Sequence of protein 2:
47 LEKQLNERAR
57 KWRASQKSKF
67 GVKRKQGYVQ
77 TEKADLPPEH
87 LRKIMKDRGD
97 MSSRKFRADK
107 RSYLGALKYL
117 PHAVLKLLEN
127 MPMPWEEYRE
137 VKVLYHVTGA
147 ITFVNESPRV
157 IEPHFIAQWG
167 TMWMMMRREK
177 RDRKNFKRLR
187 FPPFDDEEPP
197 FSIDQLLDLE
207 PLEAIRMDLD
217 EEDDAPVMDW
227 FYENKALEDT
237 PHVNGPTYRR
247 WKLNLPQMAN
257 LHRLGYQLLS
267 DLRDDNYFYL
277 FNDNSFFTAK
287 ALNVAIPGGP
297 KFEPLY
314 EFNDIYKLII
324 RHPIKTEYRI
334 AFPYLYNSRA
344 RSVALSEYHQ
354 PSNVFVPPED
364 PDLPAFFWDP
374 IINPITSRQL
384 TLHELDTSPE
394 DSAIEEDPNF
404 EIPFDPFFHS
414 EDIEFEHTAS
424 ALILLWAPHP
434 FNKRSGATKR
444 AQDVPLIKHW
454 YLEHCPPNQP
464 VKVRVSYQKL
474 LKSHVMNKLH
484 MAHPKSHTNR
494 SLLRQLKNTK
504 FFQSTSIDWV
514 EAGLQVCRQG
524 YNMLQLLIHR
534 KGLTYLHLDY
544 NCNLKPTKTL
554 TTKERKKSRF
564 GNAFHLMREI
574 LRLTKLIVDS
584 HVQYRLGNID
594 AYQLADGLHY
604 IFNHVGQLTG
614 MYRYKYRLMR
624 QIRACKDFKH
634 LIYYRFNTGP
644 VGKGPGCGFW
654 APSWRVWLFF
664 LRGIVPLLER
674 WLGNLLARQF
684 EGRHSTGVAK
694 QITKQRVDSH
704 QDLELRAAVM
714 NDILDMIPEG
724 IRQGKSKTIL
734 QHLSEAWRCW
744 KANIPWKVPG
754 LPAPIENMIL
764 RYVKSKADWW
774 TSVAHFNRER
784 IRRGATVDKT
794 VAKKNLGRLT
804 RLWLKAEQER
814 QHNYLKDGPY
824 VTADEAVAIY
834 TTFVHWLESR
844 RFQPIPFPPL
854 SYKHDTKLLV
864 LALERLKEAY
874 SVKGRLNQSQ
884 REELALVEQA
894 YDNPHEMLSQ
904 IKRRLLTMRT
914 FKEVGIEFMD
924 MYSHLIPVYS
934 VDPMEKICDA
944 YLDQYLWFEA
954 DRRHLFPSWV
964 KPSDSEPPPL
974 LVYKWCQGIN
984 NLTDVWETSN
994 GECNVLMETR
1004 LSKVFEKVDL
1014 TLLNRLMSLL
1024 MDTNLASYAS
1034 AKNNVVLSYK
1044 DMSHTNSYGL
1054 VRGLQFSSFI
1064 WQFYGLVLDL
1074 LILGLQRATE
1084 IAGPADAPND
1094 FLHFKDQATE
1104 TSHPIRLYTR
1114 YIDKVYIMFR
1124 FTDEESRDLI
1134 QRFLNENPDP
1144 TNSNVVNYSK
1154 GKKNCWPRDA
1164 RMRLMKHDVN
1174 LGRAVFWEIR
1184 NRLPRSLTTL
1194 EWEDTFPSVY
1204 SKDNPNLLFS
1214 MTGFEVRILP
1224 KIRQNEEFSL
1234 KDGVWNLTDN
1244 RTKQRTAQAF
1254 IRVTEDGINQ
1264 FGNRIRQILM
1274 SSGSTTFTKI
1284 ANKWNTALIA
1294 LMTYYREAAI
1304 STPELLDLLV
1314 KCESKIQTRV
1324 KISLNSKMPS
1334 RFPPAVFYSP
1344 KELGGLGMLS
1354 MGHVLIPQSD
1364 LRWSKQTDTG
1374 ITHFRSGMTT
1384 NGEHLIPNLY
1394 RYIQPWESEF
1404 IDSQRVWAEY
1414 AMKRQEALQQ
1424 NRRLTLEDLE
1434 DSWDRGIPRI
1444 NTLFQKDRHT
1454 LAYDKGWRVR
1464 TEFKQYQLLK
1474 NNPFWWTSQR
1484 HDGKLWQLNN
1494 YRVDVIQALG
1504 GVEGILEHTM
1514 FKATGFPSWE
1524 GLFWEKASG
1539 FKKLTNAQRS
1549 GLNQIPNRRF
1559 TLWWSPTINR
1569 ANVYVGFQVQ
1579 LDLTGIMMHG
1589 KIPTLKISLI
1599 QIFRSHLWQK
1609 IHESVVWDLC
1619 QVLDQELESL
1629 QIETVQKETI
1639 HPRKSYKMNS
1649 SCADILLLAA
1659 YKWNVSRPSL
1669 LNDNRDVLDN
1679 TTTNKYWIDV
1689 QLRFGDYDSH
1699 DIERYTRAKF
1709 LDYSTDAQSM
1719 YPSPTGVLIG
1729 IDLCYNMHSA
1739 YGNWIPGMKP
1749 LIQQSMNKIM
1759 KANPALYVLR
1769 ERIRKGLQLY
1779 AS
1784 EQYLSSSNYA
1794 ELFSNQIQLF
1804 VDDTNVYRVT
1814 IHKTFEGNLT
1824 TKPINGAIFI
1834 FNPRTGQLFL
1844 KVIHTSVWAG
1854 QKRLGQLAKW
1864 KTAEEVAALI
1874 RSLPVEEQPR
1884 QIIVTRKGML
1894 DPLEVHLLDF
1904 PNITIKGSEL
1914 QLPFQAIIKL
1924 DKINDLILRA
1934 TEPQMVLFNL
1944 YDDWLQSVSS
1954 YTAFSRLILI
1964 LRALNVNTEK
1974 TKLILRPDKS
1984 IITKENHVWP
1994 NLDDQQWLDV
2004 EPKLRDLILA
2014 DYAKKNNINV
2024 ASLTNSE

The following describes two proteins that form a bound complex.

Sequence of protein 1:
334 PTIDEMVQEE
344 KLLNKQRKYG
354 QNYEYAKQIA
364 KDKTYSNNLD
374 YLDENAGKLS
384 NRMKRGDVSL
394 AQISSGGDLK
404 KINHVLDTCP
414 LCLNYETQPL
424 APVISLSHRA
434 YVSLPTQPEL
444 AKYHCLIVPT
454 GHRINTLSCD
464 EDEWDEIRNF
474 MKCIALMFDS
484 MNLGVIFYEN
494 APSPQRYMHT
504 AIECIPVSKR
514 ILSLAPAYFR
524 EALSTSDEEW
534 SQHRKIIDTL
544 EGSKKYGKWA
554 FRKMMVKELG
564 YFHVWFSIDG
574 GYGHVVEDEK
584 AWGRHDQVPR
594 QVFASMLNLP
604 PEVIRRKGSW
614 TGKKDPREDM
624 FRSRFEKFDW

Interface contacts:
Residue K1825 in protein 2 interacts with residue Y418 in protein 1 (closest heavy-atom distance 3.0 Å).
Residue G1853 in protein 2 is in contact with residue E419 in protein 1 (closest heavy-atom distance 3.2 Å).
Residue R1856 in protein 2 interacts with residue S398 in protein 1 (closest heavy-atom distance 3.1 Å).
Residue S1548 in protein 2 contacts residue N370 in protein 1 (closest heavy-atom distance 3.1 Å).
Residue R1556 in protein 2 contacts residue Q354 in protein 1 (closest heavy-atom distance 3.4 Å).
Residue K1855 in protein 2 interacts with residue D410 in protein 1 (closest heavy-atom distance 3.0 Å).
Residue K1589 in protein 2 is in contact with residue D376 in protein 1 (closest heavy-atom distance 2.9 Å).
Residue R562 in protein 2 contacts residue E377 in protein 1 (closest heavy-atom distance 3.5 Å).
Residue R1602 in protein 2 interacts with residue M386 in protein 1 (closest heavy-atom distance 3.2 Å).
Residue Q1599 in protein 2 is in contact with residue S383 in protein 1 (closest heavy-atom distance 3.5 Å).
Residue Q1546 in protein 2 contacts residue I362 in protein 1 (closest heavy-atom distance 3.5 Å).
Residue R1889 in protein 2 interacts with residue E464 in protein 1 (closest heavy-atom distance 3.4 Å).
Residue T859 in protein 2 is in contact with residue E605 in protein 1 (closest heavy-atom distance 3.2 Å).
Residue G1774 in protein 2 interacts with residue Q354 in protein 1 (closest heavy-atom distance 3.4 Å).
Residue R1556 in protein 2 is in contact with residue N355 in protein 1 (closest heavy-atom distance 3.2 Å).
Residue L1542 in protein 2 contacts residue A363 in protein 1 (closest heavy-atom distance 3.4 Å).
Residue E1528 in protein 2 interacts with residue E561 in protein 1 (closest heavy-atom distance 3.5 Å).
Residue F1526 in protein 2 is in contact with residue V559 in protein 1 (closest heavy-atom distance 3.2 Å).
Residue W1527 in protein 2 is in contact with residue L562 in protein 1 (closest heavy-atom distance 3.4 Å).
Residue K1608 in protein 2 interacts with residue T335 in protein 1 (closest heavy-atom distance 3.5 Å).
Residue F1526 in protein 2 interacts with residue E561 in protein 1 (closest heavy-atom distance 3.2 Å).
Residue S1603 in protein 2 contacts residue M339 in protein 1 (closest heavy-atom distance 3.2 Å).
Residue D895 in protein 2 is in contact with residue K610 in protein 1 (closest heavy-atom distance 3.1 Å).
Residue I1553 in protein 2 is in contact with residue Y358 in protein 1 (closest heavy-atom distance 3.3 Å).
Residue H898 in protein 2 is in contact with residue E605 in protein 1 (closest heavy-atom distance 3.4 Å).
Residue R1770 in protein 2 interacts with residue E343 in protein 1 (closest heavy-atom distance 2.9 Å).
Residue K1529 in protein 2 interacts with residue E580 in protein 1 (closest heavy-atom distance 3.3 Å).
Residue L1901 in protein 2 contacts residue Q341 in protein 1 (closest heavy-atom distance 3.0 Å).
Residue N1285 in protein 2 interacts with residue W533 in protein 1 (closest heavy-atom distance 3.3 Å).
Residue G1549 in protein 2 is in contact with residue N370 in protein 1 (closest heavy-atom distance 3.4 Å).
Residue F1447 in protein 2 is in contact with residue Y521 in protein 1 (closest heavy-atom distance 3.1 Å).
Residue I1292 in protein 2 interacts with residue W533 in protein 1 (closest heavy-atom distance 3.4 Å).
Residue K1487 in protein 2 contacts residue S527 in protein 1 (closest heavy-atom distance 3.3 Å).
Residue N1328 in protein 2 interacts with residue L372 in protein 1 (closest heavy-atom distance 3.5 Å).
Residue K1344 in protein 2 contacts residue Q535 in protein 1 (closest heavy-atom distance 3.5 Å).
Residue I1595 in protein 2 interacts with residue A379 in protein 1 (closest heavy-atom distance 3.5 Å).
Residue E1528 in protein 2 interacts with residue L562 in protein 1 (closest heavy-atom distance 3.5 Å).
Residue Q1552 in protein 2 interacts with residue N370 in protein 1 (closest heavy-atom distance 3.4 Å).
Residue K1855 in protein 2 interacts with residue N406 in protein 1 (closest heavy-atom distance 3.2 Å).
Residue H1899 in protein 2 contacts residue L393 in protein 1 (closest heavy-atom distance 3.4 Å).
Residue G1549 in protein 2 contacts residue Y368 in protein 1 (closest heavy-atom distance 3.4 Å).
Residue E1769 in protein 2 is in contact with residue N347 in protein 1 (closest heavy-atom distance 3.1 Å).
Residue K876 in protein 2 contacts residue K583 in protein 1 (closest heavy-atom distance 3.5 Å).
Residue R1889 in protein 2 is in contact with residue D463 in protein 1 (closest heavy-atom distance 2.7 Å).
Residue I1598 in protein 2 interacts with residue S383 in protein 1 (closest heavy-atom distance 3.5 Å).
Residue D1894 in protein 2 interacts with residue K348 in protein 1 (closest heavy-atom distance 3.4 Å).
Residue L1901 in protein 2 is in contact with residue L345 in protein 1 (closest heavy-atom distance 3.5 Å).
Residue A1545 in protein 2 contacts residue Y368 in protein 1 (closest heavy-atom distance 3.2 Å).
Residue R1602 in protein 2 is in contact with residue R385 in protein 1 (closest heavy-atom distance 2.8 Å).
Residue N1821 in protein 2 contacts residue Q421 in protein 1 (closest heavy-atom distance 1.4 Å).
Residue E1345 in protein 2 is in contact with residue Q535 in protein 1 (closest heavy-atom distance 2.9 Å).
Residue Q1599 in protein 2 interacts with residue Q354 in protein 1 (closest heavy-atom distance 3.5 Å).
Residue K1608 in protein 2 interacts with residue M339 in protein 1 (closest heavy-atom distance 3.4 Å).
Residue K1773 in protein 2 contacts residue N347 in protein 1 (closest heavy-atom distance 3.3 Å).
Residue L1822 in protein 2 contacts residue L429 in protein 1 (closest heavy-atom distance 3.3 Å).
Residue K1344 in protein 2 contacts residue W533 in protein 1 (closest heavy-atom distance 3.1 Å).
Residue E1769 in protein 2 contacts residue E343 in protein 1 (closest heavy-atom distance 3.4 Å).
Residue K1449 in protein 2 interacts with residue S598 in protein 1 (closest heavy-atom distance 2.7 Å).
Residue I1325 in protein 2 interacts with residue L372 in protein 1 (closest heavy-atom distance 3.2 Å).
Residue Q1546 in protein 2 contacts residue K366 in protein 1 (closest heavy-atom distance 2.9 Å).